Sequence of protein 2:
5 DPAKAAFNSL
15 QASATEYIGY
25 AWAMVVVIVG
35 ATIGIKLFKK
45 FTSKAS

Sequence of protein 1:
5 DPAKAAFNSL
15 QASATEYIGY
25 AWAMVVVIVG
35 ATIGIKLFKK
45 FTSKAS

Contacts between the two chains:
Residue A49 in protein 2 interacts with residue V29 in protein 1 (closest heavy-atom distance 3.8 Å).
Residue A49 in protein 2 contacts residue M28 in protein 1 (closest heavy-atom distance 3.9 Å).
Residue G34 in protein 2 is in contact with residue L14 in protein 1 (closest heavy-atom distance 3.8 Å).
Residue K48 in protein 2 contacts residue V29 in protein 1 (closest heavy-atom distance 4.4 Å).
Residue A49 in protein 2 contacts residue A25 in protein 1 (closest heavy-atom distance 3.4 Å).
Residue S50 in protein 2 is in contact with residue I32 in protein 1 (closest heavy-atom distance 3.6 Å).
Residue I39 in protein 2 interacts with residue Y21 in protein 1 (closest heavy-atom distance 5.0 Å).
Residue F45 in protein 2 contacts residue Y21 in protein 1 (closest heavy-atom distance 3.9 Å).
Residue T46 in protein 2 is in contact with residue M28 in protein 1 (closest heavy-atom distance 4.8 Å).
Residue W26 in protein 2 is in contact with residue P6 in protein 1 (closest heavy-atom distance 3.8 Å).
Residue L41 in protein 2 interacts with residue A18 in protein 1 (closest heavy-atom distance 3.9 Å).
Residue S50 in protein 2 is in contact with residue M28 in protein 1 (closest heavy-atom distance 4.4 Å).
Residue G38 in protein 2 interacts with residue Y21 in protein 1 (closest heavy-atom distance 3.5 Å).
Residue A49 in protein 2 contacts residue I32 in protein 1 (closest heavy-atom distance 3.9 Å).
Residue F42 in protein 2 is in contact with residue Y21 in protein 1 (closest heavy-atom distance 4.4 Å).
Residue F45 in protein 2 interacts with residue A25 in protein 1 (closest heavy-atom distance 4.0 Å).
Residue W26 in protein 2 interacts with residue A7 in protein 1 (closest heavy-atom distance 3.7 Å).
Residue V33 in protein 2 contacts residue L14 in protein 1 (closest heavy-atom distance 4.0 Å).
Residue F45 in protein 2 contacts residue A18 in protein 1 (closest heavy-atom distance 4.8 Å).
Residue V30 in protein 2 contacts residue A10 in protein 1 (closest heavy-atom distance 3.7 Å).
Residue L41 in protein 2 is in contact with residue Y21 in protein 1 (closest heavy-atom distance 3.8 Å).
Residue I37 in protein 2 interacts with residue L14 in protein 1 (closest heavy-atom distance 4.2 Å).
Residue V30 in protein 2 contacts residue P6 in protein 1 (closest heavy-atom distance 4.8 Å).
Residue F45 in protein 2 contacts residue I22 in protein 1 (closest heavy-atom distance 4.0 Å).

The following describes two proteins that form a bound complex.